Sequence of protein 1:
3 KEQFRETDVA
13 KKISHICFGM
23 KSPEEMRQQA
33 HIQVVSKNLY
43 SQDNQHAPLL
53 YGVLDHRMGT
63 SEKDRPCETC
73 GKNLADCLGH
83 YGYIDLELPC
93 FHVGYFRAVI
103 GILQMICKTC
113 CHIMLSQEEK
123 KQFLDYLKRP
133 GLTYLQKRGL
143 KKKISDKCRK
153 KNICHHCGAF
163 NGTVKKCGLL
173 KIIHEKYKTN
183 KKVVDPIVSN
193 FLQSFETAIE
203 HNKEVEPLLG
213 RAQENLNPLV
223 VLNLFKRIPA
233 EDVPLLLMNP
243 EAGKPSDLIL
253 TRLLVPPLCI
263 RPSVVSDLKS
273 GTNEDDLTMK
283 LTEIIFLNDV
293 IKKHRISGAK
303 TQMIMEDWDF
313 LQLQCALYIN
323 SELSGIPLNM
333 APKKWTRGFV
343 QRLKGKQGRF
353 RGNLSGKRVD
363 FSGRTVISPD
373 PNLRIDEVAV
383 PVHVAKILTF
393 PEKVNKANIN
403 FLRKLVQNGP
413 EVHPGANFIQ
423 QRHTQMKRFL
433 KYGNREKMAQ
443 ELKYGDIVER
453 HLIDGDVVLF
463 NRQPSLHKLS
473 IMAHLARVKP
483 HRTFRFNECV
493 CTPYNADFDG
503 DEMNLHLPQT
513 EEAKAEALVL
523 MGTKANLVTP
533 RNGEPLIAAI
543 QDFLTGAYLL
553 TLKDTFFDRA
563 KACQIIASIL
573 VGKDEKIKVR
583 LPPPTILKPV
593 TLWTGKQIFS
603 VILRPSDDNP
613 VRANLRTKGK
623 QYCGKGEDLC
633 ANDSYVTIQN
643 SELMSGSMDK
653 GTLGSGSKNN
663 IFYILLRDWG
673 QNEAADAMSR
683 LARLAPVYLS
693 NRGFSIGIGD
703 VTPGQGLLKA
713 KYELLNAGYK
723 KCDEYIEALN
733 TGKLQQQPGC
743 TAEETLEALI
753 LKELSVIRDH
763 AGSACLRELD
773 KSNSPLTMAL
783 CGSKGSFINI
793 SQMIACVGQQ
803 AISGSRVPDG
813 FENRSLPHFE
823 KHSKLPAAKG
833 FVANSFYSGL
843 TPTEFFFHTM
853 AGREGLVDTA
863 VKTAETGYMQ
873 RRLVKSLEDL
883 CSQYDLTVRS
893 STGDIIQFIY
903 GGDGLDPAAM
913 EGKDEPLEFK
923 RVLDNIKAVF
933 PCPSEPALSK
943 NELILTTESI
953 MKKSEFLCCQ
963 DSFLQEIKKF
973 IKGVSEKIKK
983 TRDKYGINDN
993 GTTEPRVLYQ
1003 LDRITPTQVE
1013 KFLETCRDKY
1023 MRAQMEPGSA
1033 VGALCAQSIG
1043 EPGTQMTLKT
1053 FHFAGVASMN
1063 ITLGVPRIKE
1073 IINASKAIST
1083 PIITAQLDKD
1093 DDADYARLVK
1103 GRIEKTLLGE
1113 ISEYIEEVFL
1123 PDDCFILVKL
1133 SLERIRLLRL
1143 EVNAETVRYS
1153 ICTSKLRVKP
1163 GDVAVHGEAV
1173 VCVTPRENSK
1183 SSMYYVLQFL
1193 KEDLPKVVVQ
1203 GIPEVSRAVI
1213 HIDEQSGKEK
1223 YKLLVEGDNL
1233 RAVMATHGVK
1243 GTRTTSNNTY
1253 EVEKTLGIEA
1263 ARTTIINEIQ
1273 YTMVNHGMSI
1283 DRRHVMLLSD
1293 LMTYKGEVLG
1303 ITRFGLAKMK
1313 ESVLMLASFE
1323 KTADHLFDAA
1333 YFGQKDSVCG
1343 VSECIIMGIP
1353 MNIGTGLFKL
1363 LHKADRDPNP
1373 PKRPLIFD

The following describes two proteins that form a bound complex.

Sequence of protein 2:
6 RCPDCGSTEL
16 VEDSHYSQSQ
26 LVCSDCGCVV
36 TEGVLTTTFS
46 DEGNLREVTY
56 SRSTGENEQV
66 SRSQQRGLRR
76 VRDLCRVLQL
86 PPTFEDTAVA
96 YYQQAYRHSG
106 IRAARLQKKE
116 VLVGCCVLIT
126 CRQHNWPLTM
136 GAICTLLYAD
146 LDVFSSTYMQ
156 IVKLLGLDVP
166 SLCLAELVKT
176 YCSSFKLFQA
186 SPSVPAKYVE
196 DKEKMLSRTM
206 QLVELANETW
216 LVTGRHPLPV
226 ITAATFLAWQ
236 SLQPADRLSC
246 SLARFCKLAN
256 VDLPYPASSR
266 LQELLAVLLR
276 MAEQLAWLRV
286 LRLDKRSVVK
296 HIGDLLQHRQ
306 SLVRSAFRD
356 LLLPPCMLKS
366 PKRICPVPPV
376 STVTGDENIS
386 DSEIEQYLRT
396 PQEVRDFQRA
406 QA

Contacts between the two chains:
Residue F420 in protein 1 interacts with residue H20 in protein 2 (closest heavy-atom distance 4.3 Å).
Residue F420 in protein 1 interacts with residue Q25 in protein 2 (closest heavy-atom distance 4.3 Å).
Residue K429 in protein 1 interacts with residue E37 in protein 2 (closest heavy-atom distance 3.5 Å).
Residue K429 in protein 1 contacts residue G32 in protein 2 (closest heavy-atom distance 4.6 Å).
Residue N275 in protein 1 is in contact with residue L50 in protein 2 (closest heavy-atom distance 3.8 Å).
Residue F431 in protein 1 interacts with residue G32 in protein 2 (closest heavy-atom distance 3.4 Å).
Residue G273 in protein 1 is in contact with residue V53 in protein 2 (closest heavy-atom distance 3.6 Å).
Residue T274 in protein 1 contacts residue E52 in protein 2 (closest heavy-atom distance 4.9 Å).
Residue S43 in protein 1 interacts with residue Y55 in protein 2 (closest heavy-atom distance 3.5 Å).
Residue R430 in protein 1 interacts with residue V34 in protein 2 (closest heavy-atom distance 4.7 Å).
Residue R339 in protein 1 contacts residue L50 in protein 2 (closest heavy-atom distance 4.1 Å).
Residue N419 in protein 1 contacts residue H20 in protein 2 (closest heavy-atom distance 4.7 Å).
Residue E276 in protein 1 interacts with residue V53 in protein 2 (closest heavy-atom distance 4.7 Å).
Residue K429 in protein 1 contacts residue V34 in protein 2 (closest heavy-atom distance 2.6 Å).
Residue F431 in protein 1 contacts residue H20 in protein 2 (closest heavy-atom distance 2.4 Å).
Residue D277 in protein 1 contacts residue L50 in protein 2 (closest heavy-atom distance 4.6 Å).
Residue K65 in protein 1 is in contact with residue V39 in protein 2 (closest heavy-atom distance 3.6 Å).
Residue Q44 in protein 1 interacts with residue Y55 in protein 2 (closest heavy-atom distance 3.7 Å).
Residue K388 in protein 1 contacts residue Y21 in protein 2 (closest heavy-atom distance 4.0 Å).
Residue T274 in protein 1 is in contact with residue R51 in protein 2 (closest heavy-atom distance 4.8 Å).
Residue N275 in protein 1 interacts with residue R51 in protein 2 (closest heavy-atom distance 3.0 Å).
Residue K65 in protein 1 interacts with residue L40 in protein 2 (closest heavy-atom distance 4.7 Å).
Residue N275 in protein 1 interacts with residue V53 in protein 2 (closest heavy-atom distance 4.9 Å).
Residue M281 in protein 1 is in contact with residue V53 in protein 2 (closest heavy-atom distance 4.4 Å).
Residue V266 in protein 1 is in contact with residue T42 in protein 2 (closest heavy-atom distance 3.9 Å).
Residue Y434 in protein 1 interacts with residue C28 in protein 2 (closest heavy-atom distance 4.8 Å).
Residue F431 in protein 1 interacts with residue V34 in protein 2 (closest heavy-atom distance 4.3 Å).
Residue N419 in protein 1 interacts with residue Y21 in protein 2 (closest heavy-atom distance 4.6 Å).
Residue R430 in protein 1 contacts residue C33 in protein 2 (closest heavy-atom distance 4.1 Å).
Residue S272 in protein 1 interacts with residue Y55 in protein 2 (closest heavy-atom distance 4.7 Å).
Residue R339 in protein 1 is in contact with residue D46 in protein 2 (closest heavy-atom distance 4.4 Å).
Residue R430 in protein 1 interacts with residue G32 in protein 2 (closest heavy-atom distance 4.0 Å).
Residue W337 in protein 1 interacts with residue N49 in protein 2 (closest heavy-atom distance 4.3 Å).
Residue R430 in protein 1 is in contact with residue C31 in protein 2 (closest heavy-atom distance 4.2 Å).
Residue E276 in protein 1 interacts with residue R51 in protein 2 (closest heavy-atom distance 3.7 Å).
Residue F420 in protein 1 contacts residue Q23 in protein 2 (closest heavy-atom distance 4.1 Å).
Residue P264 in protein 1 interacts with residue L50 in protein 2 (closest heavy-atom distance 4.4 Å).
Residue F431 in protein 1 is in contact with residue Q25 in protein 2 (closest heavy-atom distance 3.7 Å).
Residue Q44 in protein 1 is in contact with residue T59 in protein 2 (closest heavy-atom distance 4.2 Å).
Residue N275 in protein 1 interacts with residue E52 in protein 2 (closest heavy-atom distance 3.0 Å).
Residue Y434 in protein 1 interacts with residue G32 in protein 2 (closest heavy-atom distance 4.1 Å).
Residue S272 in protein 1 is in contact with residue V53 in protein 2 (closest heavy-atom distance 4.6 Å).
Residue F431 in protein 1 contacts residue D18 in protein 2 (closest heavy-atom distance 4.7 Å).
Residue H48 in protein 1 contacts residue Y55 in protein 2 (closest heavy-atom distance 3.2 Å).
Residue I389 in protein 1 interacts with residue Y21 in protein 2 (closest heavy-atom distance 3.7 Å).
Residue D45 in protein 1 interacts with residue Y55 in protein 2 (closest heavy-atom distance 3.9 Å).
Residue Y434 in protein 1 is in contact with residue D18 in protein 2 (closest heavy-atom distance 2.4 Å).
Residue E276 in protein 1 is in contact with residue L50 in protein 2 (closest heavy-atom distance 4.3 Å).
Residue L76 in protein 1 is in contact with residue L40 in protein 2 (closest heavy-atom distance 3.9 Å).
Residue K429 in protein 1 interacts with residue C33 in protein 2 (closest heavy-atom distance 4.3 Å).
Residue V266 in protein 1 is in contact with residue L50 in protein 2 (closest heavy-atom distance 4.8 Å).
Residue N275 in protein 1 is in contact with residue E47 in protein 2 (closest heavy-atom distance 3.4 Å).
Residue M428 in protein 1 contacts residue V34 in protein 2 (closest heavy-atom distance 4.8 Å).
Residue Y434 in protein 1 interacts with residue S29 in protein 2 (closest heavy-atom distance 4.3 Å).
Residue R339 in protein 1 contacts residue N49 in protein 2 (closest heavy-atom distance 2.9 Å).
Residue T274 in protein 1 interacts with residue V53 in protein 2 (closest heavy-atom distance 4.0 Å).
Residue N40 in protein 1 interacts with residue S58 in protein 2 (closest heavy-atom distance 4.5 Å).
Residue F431 in protein 1 is in contact with residue V27 in protein 2 (closest heavy-atom distance 4.5 Å).
Residue Y434 in protein 1 interacts with residue V27 in protein 2 (closest heavy-atom distance 3.5 Å).
Residue S268 in protein 1 interacts with residue E47 in protein 2 (closest heavy-atom distance 4.0 Å).